Contacts between the two chains:
Residue R100 in chain B is in contact with residue E54 in chain A (closest heavy-atom distance 2.5 Å).
Residue A241 in chain B contacts residue T55 in chain A (closest heavy-atom distance 3.9 Å).
Residue H260 in chain B interacts with residue D73 in chain A (closest heavy-atom distance 3.7 Å).
Residue N67 in chain B interacts with residue L59 in chain A (closest heavy-atom distance 3.4 Å).
Residue Y257 in chain B contacts residue E54 in chain A (closest heavy-atom distance 4.3 Å).
Residue S287 in chain B contacts residue T55 in chain A (closest heavy-atom distance 2.8 Å).
Residue G194 in chain B interacts with residue E54 in chain A (closest heavy-atom distance 3.5 Å).
Residue R65 in chain B is in contact with residue E57 in chain A (closest heavy-atom distance 2.8 Å).
Residue C119 in chain B interacts with residue V105 in chain A (closest heavy-atom distance 3.9 Å).
Residue R168 in chain B is in contact with residue E54 in chain A (closest heavy-atom distance 2.9 Å).
Residue N67 in chain B contacts residue E57 in chain A (closest heavy-atom distance 2.8 Å).
Residue G165 in chain B is in contact with residue A101 in chain A (closest heavy-atom distance 3.6 Å).
Residue G259 in chain B contacts residue A72 in chain A (closest heavy-atom distance 3.6 Å).
Residue H260 in chain B is in contact with residue A72 in chain A (closest heavy-atom distance 3.2 Å).
Residue G259 in chain B is in contact with residue T74 in chain A (closest heavy-atom distance 3.5 Å).
Residue Y210 in chain B interacts with residue A31 in chain A (closest heavy-atom distance 3.7 Å).
Residue C119 in chain B contacts residue G104 in chain A (closest heavy-atom distance 3.4 Å).
Residue F163 in chain B contacts residue Y106 in chain A (closest heavy-atom distance 4.1 Å).
Residue Y19 in chain B interacts with residue T58 in chain A (closest heavy-atom distance 2.9 Å).
Residue Y210 in chain B is in contact with residue P53 in chain A (closest heavy-atom distance 3.5 Å).
Residue H121 in chain B interacts with residue G104 in chain A (closest heavy-atom distance 3.2 Å).
Residue Q215 in chain B is in contact with residue E54 in chain A (closest heavy-atom distance 4.1 Å).
Residue Y210 in chain B interacts with residue S30 in chain A (closest heavy-atom distance 2.9 Å).
Residue R168 in chain B contacts residue Y106 in chain A (closest heavy-atom distance 4.1 Å).
Residue S240 in chain B contacts residue P53 in chain A (closest heavy-atom distance 4.0 Å).
Residue Y257 in chain B contacts residue I51 in chain A (closest heavy-atom distance 3.6 Å).
Residue R100 in chain B is in contact with residue T55 in chain A (closest heavy-atom distance 3.6 Å).
Residue S48 in chain B contacts residue E57 in chain A (closest heavy-atom distance 2.6 Å).
Residue S193 in chain B contacts residue E54 in chain A (closest heavy-atom distance 2.5 Å).
Residue D70 in chain B contacts residue K62 in chain A (closest heavy-atom distance 3.4 Å).
Residue T166 in chain B interacts with residue G102 in chain A (closest heavy-atom distance 4.1 Å).
Residue Y19 in chain B interacts with residue G56 in chain A (closest heavy-atom distance 4.2 Å).
Residue F262 in chain B is in contact with residue G56 in chain A (closest heavy-atom distance 3.4 Å).
Residue Q215 in chain B interacts with residue P53 in chain A (closest heavy-atom distance 2.3 Å).
Residue Y210 in chain B is in contact with residue E54 in chain A (closest heavy-atom distance 3.2 Å).
Residue Y257 in chain B is in contact with residue D52 in chain A (closest heavy-atom distance 4.2 Å).
Residue C119 in chain B contacts residue D103 in chain A (closest heavy-atom distance 4.0 Å).
Residue G165 in chain B contacts residue G104 in chain A (closest heavy-atom distance 2.9 Å).
Residue N72 in chain B contacts residue F235 in chain A (closest heavy-atom distance 4.3 Å).
Residue Y257 in chain B is in contact with residue P53 in chain A (closest heavy-atom distance 3.2 Å).
Residue Y257 in chain B interacts with residue G56 in chain A (closest heavy-atom distance 3.4 Å).
Residue T166 in chain B contacts residue A101 in chain A (closest heavy-atom distance 3.9 Å).
Residue Q213 in chain B contacts residue A31 in chain A (closest heavy-atom distance 3.8 Å).
Residue G212 in chain B contacts residue A31 in chain A (closest heavy-atom distance 3.3 Å).
Residue G165 in chain B interacts with residue G102 in chain A (closest heavy-atom distance 4.1 Å).
Residue N72 in chain B contacts residue L59 in chain A (closest heavy-atom distance 3.7 Å).
Residue A241 in chain B interacts with residue E54 in chain A (closest heavy-atom distance 3.6 Å).
Residue N67 in chain B is in contact with residue T58 in chain A (closest heavy-atom distance 3.1 Å).
Residue C119 in chain B contacts residue Y233 in chain A (closest heavy-atom distance 3.9 Å).
Residue F163 in chain B contacts residue A101 in chain A (closest heavy-atom distance 3.6 Å).
Residue Y19 in chain B contacts residue E57 in chain A (closest heavy-atom distance 3.2 Å).
Residue T166 in chain B is in contact with residue D103 in chain A (closest heavy-atom distance 3.0 Å).
Residue T166 in chain B interacts with residue Y100 in chain A (closest heavy-atom distance 4.0 Å).
Residue Q213 in chain B contacts residue S30 in chain A (closest heavy-atom distance 2.9 Å).
Residue Y257 in chain B interacts with residue T55 in chain A (closest heavy-atom distance 3.5 Å).
Residue Y210 in chain B interacts with residue S32 in chain A (closest heavy-atom distance 3.7 Å).
Residue S240 in chain B is in contact with residue E54 in chain A (closest heavy-atom distance 2.4 Å).
Residue G165 in chain B contacts residue D103 in chain A (closest heavy-atom distance 3.5 Å).
Residue Y257 in chain B is in contact with residue A72 in chain A (closest heavy-atom distance 4.0 Å).
Residue F262 in chain B interacts with residue T55 in chain A (closest heavy-atom distance 3.5 Å).

Sequence of chain B:
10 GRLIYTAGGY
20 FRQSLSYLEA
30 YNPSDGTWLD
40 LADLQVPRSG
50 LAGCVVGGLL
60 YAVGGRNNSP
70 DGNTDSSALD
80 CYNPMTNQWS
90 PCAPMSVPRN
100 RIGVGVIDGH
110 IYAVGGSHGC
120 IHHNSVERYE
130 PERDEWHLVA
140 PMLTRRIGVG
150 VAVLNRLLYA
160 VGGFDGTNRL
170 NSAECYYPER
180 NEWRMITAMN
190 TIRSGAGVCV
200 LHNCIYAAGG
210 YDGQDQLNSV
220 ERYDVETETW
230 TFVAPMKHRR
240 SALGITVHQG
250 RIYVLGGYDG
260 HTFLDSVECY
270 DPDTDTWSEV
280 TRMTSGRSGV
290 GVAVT

Sequence of chain A:
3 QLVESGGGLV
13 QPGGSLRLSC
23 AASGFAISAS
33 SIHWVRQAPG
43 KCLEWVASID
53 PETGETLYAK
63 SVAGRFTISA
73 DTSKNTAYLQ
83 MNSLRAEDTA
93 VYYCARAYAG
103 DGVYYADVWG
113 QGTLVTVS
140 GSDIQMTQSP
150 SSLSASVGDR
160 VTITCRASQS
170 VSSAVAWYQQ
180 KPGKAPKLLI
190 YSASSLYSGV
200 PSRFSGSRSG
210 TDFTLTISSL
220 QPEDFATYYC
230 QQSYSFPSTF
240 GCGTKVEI

This data describes a binding interaction between two proteins.